Sequence of protein 1:
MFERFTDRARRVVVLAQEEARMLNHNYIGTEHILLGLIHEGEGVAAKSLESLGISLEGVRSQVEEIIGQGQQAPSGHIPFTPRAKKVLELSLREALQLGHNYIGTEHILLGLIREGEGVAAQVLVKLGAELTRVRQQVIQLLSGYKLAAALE

Sequence of protein 2:
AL

Contacts between the two chains:
Residue P79 in protein 1 interacts with residue A4 in protein 2 (closest heavy-atom distance 3.7 Å).
Residue F2 in protein 1 interacts with residue L6 in protein 2 (closest heavy-atom distance 3.5 Å).
Residue V14 in protein 1 contacts residue L6 in protein 2 (closest heavy-atom distance 4.2 Å).
Residue H77 in protein 1 interacts with residue A4 in protein 2 (closest heavy-atom distance 3.9 Å).
Residue I78 in protein 1 contacts residue A4 in protein 2 (closest heavy-atom distance 3.5 Å).
Residue F80 in protein 1 is in contact with residue A4 in protein 2 (closest heavy-atom distance 3.5 Å).
Residue R10 in protein 1 interacts with residue L6 in protein 2 (closest heavy-atom distance 4.0 Å).
Residue V13 in protein 1 is in contact with residue L6 in protein 2 (closest heavy-atom distance 3.8 Å).

These two protein chains interact to form a complex.